Residue-level contacts at the interface:
Residue M54 in protein 1 contacts residue L8 in protein 2 (closest heavy-atom distance 3.8 Å).
Residue F141 in protein 1 is in contact with residue M20 in protein 2 (closest heavy-atom distance 3.6 Å).
Residue L146 in protein 1 is in contact with residue F21 in protein 2 (closest heavy-atom distance 3.7 Å).
Residue Q142 in protein 1 is in contact with residue G22 in protein 2 (closest heavy-atom distance 3.5 Å).
Residue Y60 in protein 1 is in contact with residue F25 in protein 2 (closest heavy-atom distance 3.4 Å).
Residue H64 in protein 1 is in contact with residue H109 in protein 2 (closest heavy-atom distance 3.2 Å).
Residue Y60 in protein 1 is in contact with residue L50 in protein 2 (closest heavy-atom distance 3.8 Å).
Residue Y66 in protein 1 contacts residue F21 in protein 2 (closest heavy-atom distance 3.4 Å).
Residue L61 in protein 1 interacts with residue Y18 in protein 2 (closest heavy-atom distance 3.7 Å).
Residue N140 in protein 1 interacts with residue F57 in protein 2 (closest heavy-atom distance 3.7 Å).
Residue K143 in protein 1 contacts residue K128 in protein 2 (closest heavy-atom distance 3.1 Å).
Residue L116 in protein 1 contacts residue S62 in protein 2 (closest heavy-atom distance 2.3 Å).
Residue Q142 in protein 1 interacts with residue E55 in protein 2 (closest heavy-atom distance 2.9 Å).
Residue L35 in protein 1 is in contact with residue L8 in protein 2 (closest heavy-atom distance 3.8 Å).
Residue F219 in protein 1 is in contact with residue L121 in protein 2 (closest heavy-atom distance 3.6 Å).
Residue Q39 in protein 1 interacts with residue I43 in protein 2 (closest heavy-atom distance 3.0 Å).
Residue Q39 in protein 1 contacts residue E42 in protein 2 (closest heavy-atom distance 3.5 Å).
Residue L58 in protein 1 interacts with residue L14 in protein 2 (closest heavy-atom distance 3.7 Å).
Residue L51 in protein 1 is in contact with residue P27 in protein 2 (closest heavy-atom distance 3.5 Å).
Residue T48 in protein 1 interacts with residue P31 in protein 2 (closest heavy-atom distance 3.8 Å).
Residue K45 in protein 1 is in contact with residue L34 in protein 2 (closest heavy-atom distance 3.6 Å).
Residue M107 in protein 1 contacts residue M20 in protein 2 (closest heavy-atom distance 3.7 Å).
Residue G34 in protein 1 contacts residue L8 in protein 2 (closest heavy-atom distance 3.7 Å).
Residue R62 in protein 1 interacts with residue Y18 in protein 2 (closest heavy-atom distance 3.6 Å).
Residue Q142 in protein 1 interacts with residue F120 in protein 2 (closest heavy-atom distance 3.7 Å).
Residue R57 in protein 1 contacts residue E15 in protein 2 (closest heavy-atom distance 2.6 Å).
Residue Q142 in protein 1 interacts with residue M20 in protein 2 (closest heavy-atom distance 3.7 Å).
Residue L145 in protein 1 is in contact with residue F21 in protein 2 (closest heavy-atom distance 3.6 Å).
Residue K153 in protein 1 contacts residue Y113 in protein 2 (closest heavy-atom distance 3.4 Å).
Residue V71 in protein 1 is in contact with residue Y18 in protein 2 (closest heavy-atom distance 3.5 Å).
Residue L220 in protein 1 interacts with residue K117 in protein 2 (closest heavy-atom distance 3.8 Å).
Residue F219 in protein 1 is in contact with residue V124 in protein 2 (closest heavy-atom distance 3.6 Å).
Residue L42 in protein 1 contacts residue L34 in protein 2 (closest heavy-atom distance 3.4 Å).
Residue S114 in protein 1 contacts residue Q63 in protein 2 (closest heavy-atom distance 3.2 Å).
Residue N140 in protein 1 contacts residue E59 in protein 2 (closest heavy-atom distance 3.2 Å).
Residue Y66 in protein 1 interacts with residue I23 in protein 2 (closest heavy-atom distance 3.0 Å).
Residue Q142 in protein 1 interacts with residue F21 in protein 2 (closest heavy-atom distance 3.3 Å).
Residue Y109 in protein 1 contacts residue M20 in protein 2 (closest heavy-atom distance 3.5 Å).
Residue M54 in protein 1 interacts with residue Y11 in protein 2 (closest heavy-atom distance 3.5 Å).
Residue R139 in protein 1 interacts with residue E59 in protein 2 (closest heavy-atom distance 3.1 Å).
Residue Q142 in protein 1 is in contact with residue F57 in protein 2 (closest heavy-atom distance 3.1 Å).
Residue L146 in protein 1 is in contact with residue F120 in protein 2 (closest heavy-atom distance 3.6 Å).
Residue P50 in protein 1 contacts residue F26 in protein 2 (closest heavy-atom distance 3.6 Å).
Residue M54 in protein 1 interacts with residue I12 in protein 2 (closest heavy-atom distance 3.8 Å).
Residue P50 in protein 1 interacts with residue P27 in protein 2 (closest heavy-atom distance 3.8 Å).
Residue L61 in protein 1 contacts residue T24 in protein 2 (closest heavy-atom distance 3.7 Å).
Residue R76 in protein 1 is in contact with residue D10 in protein 2 (closest heavy-atom distance 2.6 Å).
Residue R57 in protein 1 contacts residue P27 in protein 2 (closest heavy-atom distance 3.8 Å).
Residue T115 in protein 1 is in contact with residue S62 in protein 2 (closest heavy-atom distance 3.4 Å).
Residue E150 in protein 1 contacts residue K117 in protein 2 (closest heavy-atom distance 2.7 Å).
Residue T115 in protein 1 interacts with residue T61 in protein 2 (closest heavy-atom distance 3.6 Å).
Residue K45 in protein 1 interacts with residue V29 in protein 2 (closest heavy-atom distance 3.7 Å).
Residue F141 in protein 1 contacts residue F57 in protein 2 (closest heavy-atom distance 3.5 Å).
Residue R76 in protein 1 interacts with residue E9 in protein 2 (closest heavy-atom distance 2.9 Å).
Residue Y91 in protein 1 is in contact with residue V17 in protein 2 (closest heavy-atom distance 3.4 Å).
Residue Y60 in protein 1 interacts with residue P27 in protein 2 (closest heavy-atom distance 3.6 Å).
Residue T65 in protein 1 contacts residue F25 in protein 2 (closest heavy-atom distance 3.6 Å).
Residue M54 in protein 1 is in contact with residue E15 in protein 2 (closest heavy-atom distance 3.3 Å).
Residue L220 in protein 1 is in contact with residue L121 in protein 2 (closest heavy-atom distance 3.8 Å).
Residue V43 in protein 1 contacts residue I43 in protein 2 (closest heavy-atom distance 3.8 Å).

Sequence of protein 2:
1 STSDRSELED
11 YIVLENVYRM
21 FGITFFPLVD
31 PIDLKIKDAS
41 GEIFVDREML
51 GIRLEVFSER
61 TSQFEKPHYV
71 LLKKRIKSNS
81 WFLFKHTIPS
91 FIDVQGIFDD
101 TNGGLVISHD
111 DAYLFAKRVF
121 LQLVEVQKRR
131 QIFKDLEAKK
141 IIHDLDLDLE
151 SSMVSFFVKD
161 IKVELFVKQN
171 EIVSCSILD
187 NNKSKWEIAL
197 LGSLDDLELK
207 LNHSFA

This data describes a binding interaction between two proteins.

Sequence of protein 1:
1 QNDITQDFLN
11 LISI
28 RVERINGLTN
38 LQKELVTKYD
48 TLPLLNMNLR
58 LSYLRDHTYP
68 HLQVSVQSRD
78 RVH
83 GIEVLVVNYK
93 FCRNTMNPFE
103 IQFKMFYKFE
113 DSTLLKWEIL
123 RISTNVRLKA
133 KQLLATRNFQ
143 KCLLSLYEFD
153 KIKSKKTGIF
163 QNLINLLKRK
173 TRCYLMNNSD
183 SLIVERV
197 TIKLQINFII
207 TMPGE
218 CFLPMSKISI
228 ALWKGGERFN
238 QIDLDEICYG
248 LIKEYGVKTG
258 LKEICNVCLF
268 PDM